These two protein chains interact to form a complex.

Sequence of chain A:
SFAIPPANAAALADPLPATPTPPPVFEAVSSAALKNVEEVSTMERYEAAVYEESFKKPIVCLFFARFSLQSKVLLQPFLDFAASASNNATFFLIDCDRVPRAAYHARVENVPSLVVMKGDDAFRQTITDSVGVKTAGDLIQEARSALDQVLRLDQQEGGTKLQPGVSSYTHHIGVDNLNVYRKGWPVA

Contacts between the two chains:
Residue F72 in chain A contacts residue Y79 in chain B (closest heavy-atom distance 4.7 Å).
Residue G253 in chain A interacts with residue V77 in chain B (closest heavy-atom distance 2.9 Å).
Residue R186 in chain A contacts residue R73 in chain B (closest heavy-atom distance 3.4 Å).
Residue Y183 in chain A contacts residue R85 in chain B (closest heavy-atom distance 3.4 Å).
Residue G263 in chain A is in contact with residue Q102 in chain B (closest heavy-atom distance 3.4 Å).
Residue P265 in chain A contacts residue G91 in chain B (closest heavy-atom distance 4.7 Å).
Residue I74 in chain A interacts with residue L83 in chain B (closest heavy-atom distance 4.2 Å).
Residue V266 in chain A interacts with residue G91 in chain B (closest heavy-atom distance 3.5 Å).
Residue L257 in chain A is in contact with residue G86 in chain B (closest heavy-atom distance 4.7 Å).
Residue V254 in chain A interacts with residue V77 in chain B (closest heavy-atom distance 3.8 Å).
Residue Y260 in chain A interacts with residue V89 in chain B (closest heavy-atom distance 4.2 Å).
Residue N256 in chain A is in contact with residue Q82 in chain B (closest heavy-atom distance 2.8 Å).
Residue N256 in chain A interacts with residue T87 in chain B (closest heavy-atom distance 3.4 Å).
Residue V266 in chain A contacts residue A92 in chain B (closest heavy-atom distance 4.0 Å).
Residue F72 in chain A interacts with residue K80 in chain B (closest heavy-atom distance 3.8 Å).
Residue I252 in chain A contacts residue Q82 in chain B (closest heavy-atom distance 4.1 Å).
Residue G253 in chain A interacts with residue Q82 in chain B (closest heavy-atom distance 2.7 Å).
Residue N256 in chain A interacts with residue V89 in chain B (closest heavy-atom distance 3.6 Å).
Residue E188 in chain A is in contact with residue R73 in chain B (closest heavy-atom distance 2.9 Å).
Residue V254 in chain A is in contact with residue A76 in chain B (closest heavy-atom distance 4.0 Å).
Residue D255 in chain A contacts residue T87 in chain B (closest heavy-atom distance 2.7 Å).
Residue R186 in chain A interacts with residue P75 in chain B (closest heavy-atom distance 4.3 Å).
Residue N256 in chain A interacts with residue L88 in chain B (closest heavy-atom distance 3.4 Å).
Residue Y183 in chain A contacts residue T87 in chain B (closest heavy-atom distance 4.5 Å).
Residue V259 in chain A is in contact with residue V89 in chain B (closest heavy-atom distance 4.5 Å).
Residue V254 in chain A is in contact with residue Q82 in chain B (closest heavy-atom distance 3.3 Å).
Residue P265 in chain A interacts with residue L96 in chain B (closest heavy-atom distance 4.0 Å).
Residue F72 in chain A interacts with residue L83 in chain B (closest heavy-atom distance 4.2 Å).
Residue L257 in chain A contacts residue T87 in chain B (closest heavy-atom distance 3.6 Å).
Residue I74 in chain A is in contact with residue K80 in chain B (closest heavy-atom distance 4.2 Å).
Residue W264 in chain A contacts residue Q102 in chain B (closest heavy-atom distance 4.5 Å).
Residue R186 in chain A is in contact with residue V77 in chain B (closest heavy-atom distance 4.2 Å).
Residue V254 in chain A is in contact with residue T87 in chain B (closest heavy-atom distance 4.4 Å).
Residue G253 in chain A contacts residue P75 in chain B (closest heavy-atom distance 4.0 Å).
Residue V254 in chain A interacts with residue R85 in chain B (closest heavy-atom distance 4.2 Å).
Residue V245 in chain A contacts residue P75 in chain B (closest heavy-atom distance 4.2 Å).
Residue I74 in chain A interacts with residue S84 in chain B (closest heavy-atom distance 4.1 Å).
Residue L257 in chain A is in contact with residue V89 in chain B (closest heavy-atom distance 4.1 Å).
Residue D255 in chain A contacts residue Q82 in chain B (closest heavy-atom distance 4.1 Å).
Residue W264 in chain A interacts with residue L96 in chain B (closest heavy-atom distance 4.1 Å).
Residue K262 in chain A is in contact with residue Q102 in chain B (closest heavy-atom distance 3.4 Å).
Residue R186 in chain A is in contact with residue L74 in chain B (closest heavy-atom distance 3.3 Å).
Residue A73 in chain A contacts residue L83 in chain B (closest heavy-atom distance 4.7 Å).
Residue A267 in chain A interacts with residue G91 in chain B (closest heavy-atom distance 3.8 Å).
Residue V254 in chain A contacts residue P75 in chain B (closest heavy-atom distance 4.2 Å).
Residue G263 in chain A interacts with residue L96 in chain B (closest heavy-atom distance 4.8 Å).
Residue P265 in chain A is in contact with residue F94 in chain B (closest heavy-atom distance 3.9 Å).
Residue A267 in chain A interacts with residue A92 in chain B (closest heavy-atom distance 3.0 Å).
Residue P265 in chain A contacts residue A92 in chain B (closest heavy-atom distance 2.8 Å).
Residue G253 in chain A contacts residue A76 in chain B (closest heavy-atom distance 3.4 Å).
Residue R186 in chain A interacts with residue A76 in chain B (closest heavy-atom distance 3.5 Å).
Residue T249 in chain A interacts with residue P75 in chain B (closest heavy-atom distance 4.3 Å).
Residue P265 in chain A is in contact with residue Y95 in chain B (closest heavy-atom distance 3.9 Å).
Residue V266 in chain A is in contact with residue V89 in chain B (closest heavy-atom distance 4.0 Å).
Residue W264 in chain A contacts residue Y95 in chain B (closest heavy-atom distance 3.8 Å).

Sequence of chain B:
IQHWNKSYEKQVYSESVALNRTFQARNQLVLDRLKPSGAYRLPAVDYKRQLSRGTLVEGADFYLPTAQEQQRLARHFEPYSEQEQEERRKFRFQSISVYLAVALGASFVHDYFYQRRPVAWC